Sequence of protein 2:
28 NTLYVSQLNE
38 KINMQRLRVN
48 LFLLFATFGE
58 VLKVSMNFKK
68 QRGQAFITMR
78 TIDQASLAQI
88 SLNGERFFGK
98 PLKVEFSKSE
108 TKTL

Sequence of protein 1:
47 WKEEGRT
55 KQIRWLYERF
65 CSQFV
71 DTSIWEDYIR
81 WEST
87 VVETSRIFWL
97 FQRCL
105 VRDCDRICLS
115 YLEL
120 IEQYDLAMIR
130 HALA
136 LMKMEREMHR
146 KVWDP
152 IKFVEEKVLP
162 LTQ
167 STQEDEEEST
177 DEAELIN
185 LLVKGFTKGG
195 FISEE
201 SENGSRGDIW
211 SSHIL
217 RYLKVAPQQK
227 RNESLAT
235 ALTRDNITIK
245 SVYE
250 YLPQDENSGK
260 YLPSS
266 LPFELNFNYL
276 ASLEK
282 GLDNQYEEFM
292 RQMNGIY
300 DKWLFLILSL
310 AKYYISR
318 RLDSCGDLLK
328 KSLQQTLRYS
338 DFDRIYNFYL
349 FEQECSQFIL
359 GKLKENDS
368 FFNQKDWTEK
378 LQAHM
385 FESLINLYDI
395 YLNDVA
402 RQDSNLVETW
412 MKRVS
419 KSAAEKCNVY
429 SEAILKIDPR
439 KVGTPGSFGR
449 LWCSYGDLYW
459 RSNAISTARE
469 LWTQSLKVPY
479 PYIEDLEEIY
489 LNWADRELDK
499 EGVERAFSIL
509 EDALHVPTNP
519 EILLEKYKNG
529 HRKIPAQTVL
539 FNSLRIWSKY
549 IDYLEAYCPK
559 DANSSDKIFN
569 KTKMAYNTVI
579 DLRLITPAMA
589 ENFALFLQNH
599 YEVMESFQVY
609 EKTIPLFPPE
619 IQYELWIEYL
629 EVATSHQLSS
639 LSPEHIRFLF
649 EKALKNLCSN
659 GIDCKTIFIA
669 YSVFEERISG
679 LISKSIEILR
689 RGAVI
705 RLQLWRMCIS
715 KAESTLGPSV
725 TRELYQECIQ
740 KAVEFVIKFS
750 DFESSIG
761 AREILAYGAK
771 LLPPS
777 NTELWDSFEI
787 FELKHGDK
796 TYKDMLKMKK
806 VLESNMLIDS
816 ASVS

These two protein chains interact to form a complex.

Contacts between the two chains:
Residue W47 in protein 1 interacts with residue I87 in protein 2 (closest heavy-atom distance 3.0 Å).
Residue W47 in protein 1 contacts residue N90 in protein 2 (closest heavy-atom distance 4.4 Å).
Residue E50 in protein 1 is in contact with residue S88 in protein 2 (closest heavy-atom distance 4.5 Å).
Residue W47 in protein 1 interacts with residue S88 in protein 2 (closest heavy-atom distance 4.6 Å).